Sequence of the second protein:
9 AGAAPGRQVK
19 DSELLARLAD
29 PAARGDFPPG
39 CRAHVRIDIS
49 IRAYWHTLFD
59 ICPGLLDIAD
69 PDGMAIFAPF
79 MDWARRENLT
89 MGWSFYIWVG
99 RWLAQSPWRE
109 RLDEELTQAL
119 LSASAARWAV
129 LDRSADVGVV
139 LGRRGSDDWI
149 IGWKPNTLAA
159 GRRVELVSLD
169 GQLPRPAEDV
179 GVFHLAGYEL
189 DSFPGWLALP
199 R

The following describes two proteins that form a bound complex.

Sequence of the first protein:
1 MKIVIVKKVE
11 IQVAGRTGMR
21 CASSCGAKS

Interface contacts:
Residue S166 in the second protein contacts residue K7 in the first protein (closest heavy-atom distance 2.8 Å).
Residue S120 in the second protein is in contact with residue V13 in the first protein (closest heavy-atom distance 3.7 Å).
Residue L171 in the second protein is in contact with residue K2 in the first protein (closest heavy-atom distance 3.1 Å).
Residue L164 in the second protein is in contact with residue I11 in the first protein (closest heavy-atom distance 3.5 Å).
Residue L188 in the second protein contacts residue I3 in the first protein (closest heavy-atom distance 3.8 Å).
Residue I59 in the second protein interacts with residue V13 in the first protein (closest heavy-atom distance 3.6 Å).
Residue F191 in the second protein contacts residue M1 in the first protein (closest heavy-atom distance 3.0 Å).
Residue D189 in the second protein is in contact with residue M1 in the first protein (closest heavy-atom distance 4.3 Å).
Residue S166 in the second protein interacts with residue I5 in the first protein (closest heavy-atom distance 3.8 Å).
Residue S166 in the second protein contacts residue V6 in the first protein (closest heavy-atom distance 3.0 Å).
Residue S190 in the second protein is in contact with residue I3 in the first protein (closest heavy-atom distance 3.1 Å).
Residue Q170 in the second protein interacts with residue V4 in the first protein (closest heavy-atom distance 3.8 Å).
Residue L129 in the second protein interacts with residue S23 in the first protein (closest heavy-atom distance 4.3 Å).
Residue T55 in the second protein contacts residue K28 in the first protein (closest heavy-atom distance 4.0 Å).
Residue V162 in the second protein interacts with residue V13 in the first protein (closest heavy-atom distance 3.5 Å).
Residue V165 in the second protein is in contact with residue K7 in the first protein (closest heavy-atom distance 3.5 Å).
Residue R160 in the second protein interacts with residue C21 in the first protein (closest heavy-atom distance 3.6 Å).
Residue L167 in the second protein interacts with residue V4 in the first protein (closest heavy-atom distance 3.1 Å).
Residue L167 in the second protein interacts with residue I3 in the first protein (closest heavy-atom distance 3.4 Å).
Residue V165 in the second protein contacts residue I5 in the first protein (closest heavy-atom distance 3.9 Å).
Residue L164 in the second protein contacts residue V9 in the first protein (closest heavy-atom distance 2.9 Å).
Residue R160 in the second protein is in contact with residue A14 in the first protein (closest heavy-atom distance 2.7 Å).
Residue R131 in the second protein interacts with residue S23 in the first protein (closest heavy-atom distance 3.2 Å).
Residue Q170 in the second protein interacts with residue K2 in the first protein (closest heavy-atom distance 3.5 Å).
Residue G159 in the second protein is in contact with residue C21 in the first protein (closest heavy-atom distance 4.2 Å).
Residue A124 in the second protein contacts residue V13 in the first protein (closest heavy-atom distance 4.0 Å).
Residue V128 in the second protein is in contact with residue A22 in the first protein (closest heavy-atom distance 3.7 Å).
Residue S120 in the second protein is in contact with residue I11 in the first protein (closest heavy-atom distance 3.4 Å).
Residue S190 in the second protein contacts residue M1 in the first protein (closest heavy-atom distance 3.6 Å).
Residue H54 in the second protein interacts with residue K28 in the first protein (closest heavy-atom distance 4.2 Å).
Residue R160 in the second protein contacts residue R20 in the first protein (closest heavy-atom distance 3.2 Å).
Residue L171 in the second protein interacts with residue I3 in the first protein (closest heavy-atom distance 4.3 Å).
Residue E163 in the second protein interacts with residue K8 in the first protein (closest heavy-atom distance 3.3 Å).
Residue D168 in the second protein interacts with residue V4 in the first protein (closest heavy-atom distance 3.3 Å).
Residue L164 in the second protein contacts residue K7 in the first protein (closest heavy-atom distance 3.7 Å).
Residue S166 in the second protein interacts with residue V4 in the first protein (closest heavy-atom distance 4.1 Å).
Residue R160 in the second protein is in contact with residue V13 in the first protein (closest heavy-atom distance 3.0 Å).
Residue D189 in the second protein interacts with residue I3 in the first protein (closest heavy-atom distance 3.5 Å).
Residue V128 in the second protein is in contact with residue S23 in the first protein (closest heavy-atom distance 3.9 Å).
Residue I148 in the second protein contacts residue I11 in the first protein (closest heavy-atom distance 4.5 Å).
Residue A121 in the second protein interacts with residue V13 in the first protein (closest heavy-atom distance 3.9 Å).
Residue R50 in the second protein is in contact with residue S29 in the first protein (closest heavy-atom distance 4.3 Å).
Residue I59 in the second protein interacts with residue A14 in the first protein (closest heavy-atom distance 3.9 Å).
Residue V162 in the second protein is in contact with residue I11 in the first protein (closest heavy-atom distance 3.0 Å).
Residue A51 in the second protein contacts residue K28 in the first protein (closest heavy-atom distance 4.2 Å).
Residue E163 in the second protein is in contact with residue I11 in the first protein (closest heavy-atom distance 3.7 Å).
Residue A158 in the second protein contacts residue R20 in the first protein (closest heavy-atom distance 3.9 Å).
Residue R161 in the second protein interacts with residue E10 in the first protein (closest heavy-atom distance 3.6 Å).
Residue W147 in the second protein contacts residue I3 in the first protein (closest heavy-atom distance 3.8 Å).
Residue V162 in the second protein interacts with residue E10 in the first protein (closest heavy-atom distance 3.5 Å).
Residue L164 in the second protein is in contact with residue K8 in the first protein (closest heavy-atom distance 3.5 Å).
Residue V165 in the second protein interacts with residue K8 in the first protein (closest heavy-atom distance 3.9 Å).
Residue E163 in the second protein contacts residue V9 in the first protein (closest heavy-atom distance 3.5 Å).
Residue R160 in the second protein interacts with residue M19 in the first protein (closest heavy-atom distance 3.9 Å).
Residue R161 in the second protein contacts residue R20 in the first protein (closest heavy-atom distance 4.2 Å).
Residue R160 in the second protein interacts with residue G15 in the first protein (closest heavy-atom distance 3.8 Å).
Residue D58 in the second protein contacts residue A14 in the first protein (closest heavy-atom distance 3.9 Å).
Residue G159 in the second protein interacts with residue R20 in the first protein (closest heavy-atom distance 3.3 Å).
Residue V128 in the second protein interacts with residue C21 in the first protein (closest heavy-atom distance 4.0 Å).
Residue Q170 in the second protein is in contact with residue M1 in the first protein (closest heavy-atom distance 2.8 Å).